This data describes a binding interaction between two proteins.

Sequence of protein 1:
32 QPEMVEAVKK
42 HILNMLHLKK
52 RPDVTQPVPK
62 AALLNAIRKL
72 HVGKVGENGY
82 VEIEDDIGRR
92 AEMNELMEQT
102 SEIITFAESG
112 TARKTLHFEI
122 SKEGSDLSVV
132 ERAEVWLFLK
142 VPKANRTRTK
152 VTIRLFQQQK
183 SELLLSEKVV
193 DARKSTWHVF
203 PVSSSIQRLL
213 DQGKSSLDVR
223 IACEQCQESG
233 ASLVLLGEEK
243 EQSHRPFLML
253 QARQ

Sequence of protein 2:
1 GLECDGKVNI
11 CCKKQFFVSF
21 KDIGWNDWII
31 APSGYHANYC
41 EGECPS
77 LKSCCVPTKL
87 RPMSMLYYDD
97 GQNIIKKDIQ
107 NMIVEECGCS

Residue-level contacts at the interface:
Residue P53 in protein 1 interacts with residue D95 in protein 2 (closest heavy-atom distance 4.0 Å).
Residue L47 in protein 1 contacts residue K103 in protein 2 (closest heavy-atom distance 3.4 Å).
Residue V73 in protein 1 interacts with residue L92 in protein 2 (closest heavy-atom distance 4.2 Å).
Residue I43 in protein 1 interacts with residue W25 in protein 2 (closest heavy-atom distance 3.6 Å).
Residue R52 in protein 1 contacts residue G24 in protein 2 (closest heavy-atom distance 3.3 Å).
Residue L44 in protein 1 contacts residue W25 in protein 2 (closest heavy-atom distance 3.8 Å).
Residue I43 in protein 1 interacts with residue M91 in protein 2 (closest heavy-atom distance 4.4 Å).
Residue V82 in protein 1 contacts residue I30 in protein 2 (closest heavy-atom distance 3.4 Å).
Residue V39 in protein 1 is in contact with residue A37 in protein 2 (closest heavy-atom distance 3.6 Å).
Residue I84 in protein 1 interacts with residue K102 in protein 2 (closest heavy-atom distance 4.1 Å).
Residue I84 in protein 1 is in contact with residue S90 in protein 2 (closest heavy-atom distance 3.3 Å).
Residue V59 in protein 1 is in contact with residue Y94 in protein 2 (closest heavy-atom distance 4.0 Å).
Residue V36 in protein 1 interacts with residue I23 in protein 2 (closest heavy-atom distance 3.5 Å).
Residue G89 in protein 1 contacts residue P88 in protein 2 (closest heavy-atom distance 3.4 Å).
Residue L47 in protein 1 interacts with residue W28 in protein 2 (closest heavy-atom distance 4.1 Å).
Residue V59 in protein 1 interacts with residue Q98 in protein 2 (closest heavy-atom distance 4.2 Å).
Residue E85 in protein 1 interacts with residue K102 in protein 2 (closest heavy-atom distance 3.8 Å).
Residue M46 in protein 1 interacts with residue Q106 in protein 2 (closest heavy-atom distance 3.5 Å).
Residue L64 in protein 1 is in contact with residue Y94 in protein 2 (closest heavy-atom distance 3.2 Å).
Residue E96 in protein 1 contacts residue E111 in protein 2 (closest heavy-atom distance 3.1 Å).
Residue I88 in protein 1 is in contact with residue P88 in protein 2 (closest heavy-atom distance 3.9 Å).
Residue K40 in protein 1 interacts with residue I23 in protein 2 (closest heavy-atom distance 3.5 Å).
Residue K40 in protein 1 interacts with residue W25 in protein 2 (closest heavy-atom distance 3.4 Å).
Residue H42 in protein 1 interacts with residue M108 in protein 2 (closest heavy-atom distance 4.2 Å).
Residue L47 in protein 1 is in contact with residue M91 in protein 2 (closest heavy-atom distance 4.2 Å).
Residue R52 in protein 1 interacts with residue D27 in protein 2 (closest heavy-atom distance 2.5 Å).
Residue G89 in protein 1 contacts residue R87 in protein 2 (closest heavy-atom distance 4.0 Å).
Residue H42 in protein 1 contacts residue Y35 in protein 2 (closest heavy-atom distance 3.1 Å).
Residue R52 in protein 1 contacts residue W25 in protein 2 (closest heavy-atom distance 3.8 Å).
Residue E93 in protein 1 contacts residue R87 in protein 2 (closest heavy-atom distance 3.6 Å).
Residue P53 in protein 1 is in contact with residue W28 in protein 2 (closest heavy-atom distance 3.5 Å).
Residue I88 in protein 1 contacts residue M89 in protein 2 (closest heavy-atom distance 3.9 Å).
Residue M46 in protein 1 interacts with residue N107 in protein 2 (closest heavy-atom distance 3.5 Å).
Residue P58 in protein 1 interacts with residue G97 in protein 2 (closest heavy-atom distance 4.0 Å).
Residue M46 in protein 1 interacts with residue M108 in protein 2 (closest heavy-atom distance 3.9 Å).
Residue D87 in protein 1 contacts residue S90 in protein 2 (closest heavy-atom distance 3.1 Å).
Residue M46 in protein 1 interacts with residue I105 in protein 2 (closest heavy-atom distance 3.7 Å).
Residue I84 in protein 1 interacts with residue M91 in protein 2 (closest heavy-atom distance 3.7 Å).
Residue R52 in protein 1 is in contact with residue W28 in protein 2 (closest heavy-atom distance 3.3 Å).
Residue L47 in protein 1 interacts with residue Y93 in protein 2 (closest heavy-atom distance 3.7 Å).
Residue A92 in protein 1 interacts with residue R87 in protein 2 (closest heavy-atom distance 3.7 Å).
Residue I43 in protein 1 interacts with residue F20 in protein 2 (closest heavy-atom distance 3.9 Å).
Residue L44 in protein 1 interacts with residue W28 in protein 2 (closest heavy-atom distance 4.2 Å).
Residue A92 in protein 1 is in contact with residue P88 in protein 2 (closest heavy-atom distance 3.8 Å).
Residue L64 in protein 1 interacts with residue I30 in protein 2 (closest heavy-atom distance 3.9 Å).
Residue V82 in protein 1 is in contact with residue A31 in protein 2 (closest heavy-atom distance 3.7 Å).
Residue L47 in protein 1 interacts with residue I105 in protein 2 (closest heavy-atom distance 4.1 Å).
Residue L64 in protein 1 contacts residue I100 in protein 2 (closest heavy-atom distance 3.7 Å).
Residue I43 in protein 1 is in contact with residue Y35 in protein 2 (closest heavy-atom distance 4.0 Å).
Residue P58 in protein 1 interacts with residue Y94 in protein 2 (closest heavy-atom distance 3.8 Å).
Residue D86 in protein 1 is in contact with residue K102 in protein 2 (closest heavy-atom distance 3.4 Å).
Residue I84 in protein 1 interacts with residue A31 in protein 2 (closest heavy-atom distance 3.6 Å).
Residue E96 in protein 1 interacts with residue K85 in protein 2 (closest heavy-atom distance 2.7 Å).
Residue I84 in protein 1 interacts with residue L92 in protein 2 (closest heavy-atom distance 3.7 Å).
Residue P53 in protein 1 interacts with residue Y94 in protein 2 (closest heavy-atom distance 3.5 Å).
Residue I88 in protein 1 interacts with residue S90 in protein 2 (closest heavy-atom distance 3.9 Å).
Residue T56 in protein 1 contacts residue G97 in protein 2 (closest heavy-atom distance 3.8 Å).
Residue V59 in protein 1 interacts with residue G97 in protein 2 (closest heavy-atom distance 3.4 Å).
Residue I88 in protein 1 contacts residue D104 in protein 2 (closest heavy-atom distance 3.8 Å).
Residue V55 in protein 1 is in contact with residue D27 in protein 2 (closest heavy-atom distance 4.2 Å).